Sequence of the second protein:
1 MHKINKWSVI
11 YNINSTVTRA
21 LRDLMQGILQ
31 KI

The following describes two proteins that form a bound complex.

Residue-level contacts at the interface:
Residue T6 in the first protein interacts with residue Q26 in the second protein (closest heavy-atom distance 3.9 Å).
Residue M5 in the first protein contacts residue R22 in the second protein (closest heavy-atom distance 3.5 Å).
Residue A7 in the first protein contacts residue Q26 in the second protein (closest heavy-atom distance 3.2 Å).
Residue M5 in the first protein is in contact with residue M25 in the second protein (closest heavy-atom distance 4.0 Å).
Residue M5 in the first protein interacts with residue Q26 in the second protein (closest heavy-atom distance 4.7 Å).
Residue M4 in the first protein contacts residue R22 in the second protein (closest heavy-atom distance 3.9 Å).
Residue M5 in the first protein contacts residue I10 in the second protein (closest heavy-atom distance 3.5 Å).
Residue G1 in the first protein is in contact with residue W7 in the second protein (closest heavy-atom distance 3.7 Å).
Residue T6 in the first protein interacts with residue W7 in the second protein (closest heavy-atom distance 4.7 Å).
Residue M5 in the first protein interacts with residue W7 in the second protein (closest heavy-atom distance 3.4 Å).

Sequence of the first protein:
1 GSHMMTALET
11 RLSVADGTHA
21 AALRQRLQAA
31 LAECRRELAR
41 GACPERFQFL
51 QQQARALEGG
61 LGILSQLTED